Sequence of the first protein:
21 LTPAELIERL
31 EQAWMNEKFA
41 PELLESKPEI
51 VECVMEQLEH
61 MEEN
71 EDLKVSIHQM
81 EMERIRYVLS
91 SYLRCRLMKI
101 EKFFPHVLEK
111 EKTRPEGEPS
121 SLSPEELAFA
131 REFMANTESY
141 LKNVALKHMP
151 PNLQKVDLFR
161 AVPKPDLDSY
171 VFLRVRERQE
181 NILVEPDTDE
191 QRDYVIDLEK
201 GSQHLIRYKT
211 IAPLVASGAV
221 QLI

The following describes two proteins that form a bound complex.

Sequence of the second protein:
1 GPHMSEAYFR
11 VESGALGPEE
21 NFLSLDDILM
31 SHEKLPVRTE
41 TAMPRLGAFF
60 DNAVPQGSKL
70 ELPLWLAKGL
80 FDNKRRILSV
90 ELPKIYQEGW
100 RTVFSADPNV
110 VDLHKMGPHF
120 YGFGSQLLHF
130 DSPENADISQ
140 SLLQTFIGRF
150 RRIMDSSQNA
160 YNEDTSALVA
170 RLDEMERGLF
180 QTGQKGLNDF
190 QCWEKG

Contacts between the two chains:
Residue P163 in the first protein contacts residue N21 in the second protein (closest heavy-atom distance 3.8 Å).
Residue P163 in the first protein is in contact with residue L23 in the second protein (closest heavy-atom distance 4.8 Å).
Residue V156 in the first protein contacts residue F22 in the second protein (closest heavy-atom distance 4.7 Å).
Residue A161 in the first protein contacts residue F22 in the second protein (closest heavy-atom distance 3.8 Å).
Residue R160 in the first protein contacts residue F22 in the second protein (closest heavy-atom distance 4.8 Å).
Residue M98 in the first protein interacts with residue F9 in the second protein (closest heavy-atom distance 3.3 Å).
Residue E101 in the first protein contacts residue F9 in the second protein (closest heavy-atom distance 4.3 Å).
Residue K102 in the first protein contacts residue E12 in the second protein (closest heavy-atom distance 4.3 Å).
Residue P163 in the first protein contacts residue V11 in the second protein (closest heavy-atom distance 3.6 Å).
Residue A161 in the first protein is in contact with residue L23 in the second protein (closest heavy-atom distance 3.4 Å).
Residue K102 in the first protein is in contact with residue F9 in the second protein (closest heavy-atom distance 3.8 Å).
Residue V162 in the first protein contacts residue L23 in the second protein (closest heavy-atom distance 4.2 Å).